Sequence of chain B:
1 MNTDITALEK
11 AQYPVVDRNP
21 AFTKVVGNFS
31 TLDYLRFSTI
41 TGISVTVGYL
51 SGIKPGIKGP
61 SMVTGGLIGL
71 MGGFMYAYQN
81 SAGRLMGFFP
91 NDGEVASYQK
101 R

Interface contacts:
Residue L35 in chain B is in contact with residue W99 in chain A (closest heavy-atom distance 4.0 Å).
Residue T39 in chain B interacts with residue A92 in chain A (closest heavy-atom distance 3.9 Å).
Residue T46 in chain B interacts with residue G89 in chain A (closest heavy-atom distance 3.5 Å).
Residue R36 in chain B is in contact with residue W99 in chain A (closest heavy-atom distance 3.4 Å).
Residue G42 in chain B is in contact with residue A88 in chain A (closest heavy-atom distance 3.7 Å).
Residue L32 in chain B interacts with residue W99 in chain A (closest heavy-atom distance 3.7 Å).
Residue L32 in chain B is in contact with residue A103 in chain A (closest heavy-atom distance 3.6 Å).
Residue V45 in chain B is in contact with residue Y84 in chain A (closest heavy-atom distance 4.9 Å).
Residue L35 in chain B interacts with residue K102 in chain A (closest heavy-atom distance 4.1 Å).
Residue Y49 in chain B interacts with residue N81 in chain A (closest heavy-atom distance 4.2 Å).
Residue M62 in chain B contacts residue Y84 in chain A (closest heavy-atom distance 4.1 Å).
Residue K58 in chain B interacts with residue N81 in chain A (closest heavy-atom distance 4.5 Å).
Residue L35 in chain B contacts residue G98 in chain A (closest heavy-atom distance 3.6 Å).
Residue I40 in chain B contacts residue W99 in chain A (closest heavy-atom distance 4.8 Å).
Residue T39 in chain B contacts residue S96 in chain A (closest heavy-atom distance 3.4 Å).
Residue T39 in chain B interacts with residue G95 in chain A (closest heavy-atom distance 3.0 Å).
Residue T46 in chain B is in contact with residue A88 in chain A (closest heavy-atom distance 3.8 Å).
Residue S38 in chain B contacts residue A92 in chain A (closest heavy-atom distance 4.7 Å).
Residue Y76 in chain B contacts residue W99 in chain A (closest heavy-atom distance 3.8 Å).
Residue G42 in chain B is in contact with residue A92 in chain A (closest heavy-atom distance 3.7 Å).
Residue M62 in chain B contacts residue A85 in chain A (closest heavy-atom distance 4.3 Å).
Residue K58 in chain B interacts with residue D79 in chain A (closest heavy-atom distance 2.8 Å).
Residue L35 in chain B interacts with residue G95 in chain A (closest heavy-atom distance 4.3 Å).
Residue Y49 in chain B is in contact with residue R82 in chain A (closest heavy-atom distance 3.3 Å).
Residue Y49 in chain B interacts with residue A85 in chain A (closest heavy-atom distance 3.4 Å).
Residue S38 in chain B contacts residue V91 in chain A (closest heavy-atom distance 4.1 Å).
Residue T39 in chain B contacts residue W99 in chain A (closest heavy-atom distance 4.2 Å).
Residue I43 in chain B interacts with residue A92 in chain A (closest heavy-atom distance 3.7 Å).
Residue L32 in chain B is in contact with residue K102 in chain A (closest heavy-atom distance 4.3 Å).
Residue M62 in chain B contacts residue N81 in chain A (closest heavy-atom distance 3.2 Å).
Residue G59 in chain B is in contact with residue N81 in chain A (closest heavy-atom distance 3.4 Å).
Residue K58 in chain B interacts with residue R82 in chain A (closest heavy-atom distance 4.9 Å).
Residue M62 in chain B contacts residue R82 in chain A (closest heavy-atom distance 4.9 Å).
Residue G42 in chain B interacts with residue G89 in chain A (closest heavy-atom distance 4.9 Å).
Residue V45 in chain B is in contact with residue A88 in chain A (closest heavy-atom distance 3.5 Å).
Residue T46 in chain B contacts residue A85 in chain A (closest heavy-atom distance 4.1 Å).
Residue S38 in chain B contacts residue G95 in chain A (closest heavy-atom distance 4.4 Å).
Residue T31 in chain B contacts residue K102 in chain A (closest heavy-atom distance 4.7 Å).

This data describes a binding interaction between two proteins.

Sequence of chain A:
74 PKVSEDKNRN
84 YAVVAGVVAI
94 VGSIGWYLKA